The following describes two proteins that form a bound complex.

Contacts between the two chains:
Residue K236 in chain A interacts with residue E75 in chain B (closest heavy-atom distance 4.6 Å).
Residue Q211 in chain A is in contact with residue K124 in chain B (closest heavy-atom distance 4.9 Å).
Residue G234 in chain A interacts with residue E75 in chain B (closest heavy-atom distance 4.6 Å).

Sequence of chain A:
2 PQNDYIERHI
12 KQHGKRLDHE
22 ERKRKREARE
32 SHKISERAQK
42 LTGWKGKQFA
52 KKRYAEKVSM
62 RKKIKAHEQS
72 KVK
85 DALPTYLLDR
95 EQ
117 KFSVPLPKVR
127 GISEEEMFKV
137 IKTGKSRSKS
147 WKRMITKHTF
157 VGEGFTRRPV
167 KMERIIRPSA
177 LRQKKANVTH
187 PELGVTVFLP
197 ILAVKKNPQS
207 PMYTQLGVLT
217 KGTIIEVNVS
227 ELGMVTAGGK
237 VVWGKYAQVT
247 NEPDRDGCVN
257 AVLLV

Sequence of chain B:
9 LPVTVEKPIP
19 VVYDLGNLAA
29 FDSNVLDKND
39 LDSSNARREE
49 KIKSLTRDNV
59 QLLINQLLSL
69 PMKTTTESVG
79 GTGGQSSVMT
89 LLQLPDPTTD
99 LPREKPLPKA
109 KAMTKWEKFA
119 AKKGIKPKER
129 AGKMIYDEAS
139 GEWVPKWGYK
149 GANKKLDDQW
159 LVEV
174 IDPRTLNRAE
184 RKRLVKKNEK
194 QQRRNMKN